Sequence of protein 2:
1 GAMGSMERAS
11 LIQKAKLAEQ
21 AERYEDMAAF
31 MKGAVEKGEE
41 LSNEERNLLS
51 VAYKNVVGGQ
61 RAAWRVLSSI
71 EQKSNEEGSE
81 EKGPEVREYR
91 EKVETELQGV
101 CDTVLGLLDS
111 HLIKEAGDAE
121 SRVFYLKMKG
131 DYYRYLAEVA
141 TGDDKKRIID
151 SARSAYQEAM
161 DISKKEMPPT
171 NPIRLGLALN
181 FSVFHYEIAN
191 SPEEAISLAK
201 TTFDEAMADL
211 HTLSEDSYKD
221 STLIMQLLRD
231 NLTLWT

Contacts between the two chains:
Residue N231 in protein 2 contacts residue A8 in protein 1 (closest heavy-atom distance 3.6 Å).
Residue N231 in protein 2 is in contact with residue K9 in protein 1 (closest heavy-atom distance 2.8 Å).
Residue G176 in protein 2 interacts with residue C11 in protein 1 (closest heavy-atom distance 3.9 Å).
Residue L234 in protein 2 is in contact with residue A8 in protein 1 (closest heavy-atom distance 4.2 Å).
Residue L179 in protein 2 is in contact with residue C11 in protein 1 (closest heavy-atom distance 3.6 Å).
Residue E187 in protein 2 contacts residue A8 in protein 1 (closest heavy-atom distance 2.8 Å).
Residue N180 in protein 2 contacts residue C11 in protein 1 (closest heavy-atom distance 2.8 Å).
Residue E187 in protein 2 interacts with residue K7 in protein 1 (closest heavy-atom distance 3.7 Å).
Residue L227 in protein 2 is in contact with residue K9 in protein 1 (closest heavy-atom distance 3.9 Å).
Residue L179 in protein 2 contacts residue K9 in protein 1 (closest heavy-atom distance 3.5 Å).
Residue V183 in protein 2 interacts with residue K9 in protein 1 (closest heavy-atom distance 3.4 Å).
Residue L227 in protein 2 contacts residue C11 in protein 1 (closest heavy-atom distance 4.8 Å).
Residue W235 in protein 2 interacts with residue A8 in protein 1 (closest heavy-atom distance 3.6 Å).
Residue D230 in protein 2 is in contact with residue K9 in protein 1 (closest heavy-atom distance 2.8 Å).
Residue V183 in protein 2 interacts with residue A8 in protein 1 (closest heavy-atom distance 3.9 Å).
Residue K127 in protein 2 interacts with residue C11 in protein 1 (closest heavy-atom distance 4.2 Å).
Residue L234 in protein 2 is in contact with residue K7 in protein 1 (closest heavy-atom distance 4.3 Å).

The following describes two proteins that form a bound complex.

Sequence of protein 1:
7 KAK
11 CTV